Sequence of the second protein:
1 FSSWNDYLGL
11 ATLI

Interface contacts:
Residue Q528 in the first protein interacts with residue F1 in the second protein (closest heavy-atom distance 4.8 Å).
Residue Q528 in the first protein interacts with residue Y7 in the second protein (closest heavy-atom distance 4.6 Å).
Residue M535 in the first protein is in contact with residue W4 in the second protein (closest heavy-atom distance 4.3 Å).
Residue W512 in the first protein contacts residue F1 in the second protein (closest heavy-atom distance 3.4 Å).
Residue M535 in the first protein contacts residue L8 in the second protein (closest heavy-atom distance 4.1 Å).
Residue F527 in the first protein contacts residue F1 in the second protein (closest heavy-atom distance 4.0 Å).
Residue F320 in the first protein interacts with residue W4 in the second protein (closest heavy-atom distance 4.5 Å).
Residue F527 in the first protein is in contact with residue Y7 in the second protein (closest heavy-atom distance 2.6 Å).
Residue V517 in the first protein is in contact with residue F1 in the second protein (closest heavy-atom distance 4.7 Å).
Residue K505 in the first protein interacts with residue W4 in the second protein (closest heavy-atom distance 3.6 Å).
Residue E524 in the first protein is in contact with residue F1 in the second protein (closest heavy-atom distance 3.5 Å).
Residue I504 in the first protein is in contact with residue W4 in the second protein (closest heavy-atom distance 3.5 Å).
Residue W512 in the first protein is in contact with residue S2 in the second protein (closest heavy-atom distance 3.4 Å).
Residue I501 in the first protein contacts residue W4 in the second protein (closest heavy-atom distance 4.2 Å).
Residue W512 in the first protein is in contact with residue S3 in the second protein (closest heavy-atom distance 3.3 Å).
Residue A531 in the first protein contacts residue Y7 in the second protein (closest heavy-atom distance 3.4 Å).
Residue W512 in the first protein interacts with residue W4 in the second protein (closest heavy-atom distance 3.5 Å).
Residue W512 in the first protein contacts residue Y7 in the second protein (closest heavy-atom distance 4.2 Å).
Residue Q528 in the first protein is in contact with residue T12 in the second protein (closest heavy-atom distance 4.3 Å).
Residue F500 in the first protein interacts with residue Y7 in the second protein (closest heavy-atom distance 4.6 Å).
Residue M535 in the first protein is in contact with residue Y7 in the second protein (closest heavy-atom distance 3.5 Å).
Residue I504 in the first protein contacts residue Y7 in the second protein (closest heavy-atom distance 4.7 Å).
Residue A531 in the first protein contacts residue L10 in the second protein (closest heavy-atom distance 4.3 Å).
Residue Q528 in the first protein interacts with residue L10 in the second protein (closest heavy-atom distance 3.7 Å).
Residue V530 in the first protein is in contact with residue Y7 in the second protein (closest heavy-atom distance 4.0 Å).
Residue A531 in the first protein interacts with residue T12 in the second protein (closest heavy-atom distance 4.9 Å).

Sequence of the first protein:
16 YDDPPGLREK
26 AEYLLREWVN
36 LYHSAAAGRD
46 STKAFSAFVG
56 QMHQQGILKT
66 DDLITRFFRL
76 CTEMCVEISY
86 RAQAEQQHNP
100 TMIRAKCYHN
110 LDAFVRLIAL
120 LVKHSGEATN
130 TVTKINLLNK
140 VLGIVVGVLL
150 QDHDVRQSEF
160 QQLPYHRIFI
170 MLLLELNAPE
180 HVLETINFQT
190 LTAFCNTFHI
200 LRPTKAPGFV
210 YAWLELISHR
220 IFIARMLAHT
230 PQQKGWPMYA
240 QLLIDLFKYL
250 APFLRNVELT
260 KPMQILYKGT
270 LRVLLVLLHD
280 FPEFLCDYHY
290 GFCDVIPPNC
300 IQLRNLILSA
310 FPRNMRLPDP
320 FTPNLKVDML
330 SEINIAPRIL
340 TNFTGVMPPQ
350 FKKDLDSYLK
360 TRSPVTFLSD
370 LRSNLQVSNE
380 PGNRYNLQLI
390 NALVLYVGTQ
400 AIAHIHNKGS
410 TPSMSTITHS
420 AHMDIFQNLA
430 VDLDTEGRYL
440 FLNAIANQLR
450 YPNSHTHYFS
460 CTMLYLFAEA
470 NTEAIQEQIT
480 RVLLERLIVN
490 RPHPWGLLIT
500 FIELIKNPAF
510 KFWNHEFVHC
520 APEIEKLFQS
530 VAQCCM

The following describes two proteins that form a bound complex.